Sequence of chain B:
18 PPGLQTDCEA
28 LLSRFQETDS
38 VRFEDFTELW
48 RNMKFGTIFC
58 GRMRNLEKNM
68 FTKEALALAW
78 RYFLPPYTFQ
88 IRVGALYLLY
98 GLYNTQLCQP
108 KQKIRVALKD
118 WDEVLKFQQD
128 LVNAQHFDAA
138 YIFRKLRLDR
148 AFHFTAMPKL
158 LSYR

This data describes a binding interaction between two proteins.

Sequence of chain A:
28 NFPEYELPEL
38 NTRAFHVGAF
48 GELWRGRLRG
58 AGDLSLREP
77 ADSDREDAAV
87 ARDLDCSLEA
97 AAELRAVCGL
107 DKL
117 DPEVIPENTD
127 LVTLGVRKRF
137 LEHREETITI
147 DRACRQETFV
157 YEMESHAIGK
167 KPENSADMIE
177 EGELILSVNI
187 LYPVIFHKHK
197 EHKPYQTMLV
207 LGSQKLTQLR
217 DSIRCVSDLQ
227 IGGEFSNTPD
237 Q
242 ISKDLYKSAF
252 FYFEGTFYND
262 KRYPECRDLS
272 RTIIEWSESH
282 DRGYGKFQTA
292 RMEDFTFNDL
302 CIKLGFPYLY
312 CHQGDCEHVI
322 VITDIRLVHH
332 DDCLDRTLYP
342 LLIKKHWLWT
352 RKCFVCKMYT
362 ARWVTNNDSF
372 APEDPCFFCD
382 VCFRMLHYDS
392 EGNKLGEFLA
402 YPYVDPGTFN

Residue-level contacts at the interface:
Residue C104 in chain A interacts with residue I139 in chain B (closest heavy-atom distance 3.6 Å).
Residue W51 in chain A interacts with residue A114 in chain B (closest heavy-atom distance 3.2 Å).
Residue L55 in chain A interacts with residue F151 in chain B (closest heavy-atom distance 3.5 Å).
Residue N124 in chain A is in contact with residue T54 in chain B (closest heavy-atom distance 2.7 Å).
Residue H330 in chain A interacts with residue R147 in chain B (closest heavy-atom distance 3.4 Å).
Residue L100 in chain A contacts residue D135 in chain B (closest heavy-atom distance 3.6 Å).
Residue N38 in chain A interacts with residue Y160 in chain B (closest heavy-atom distance 2.8 Å).
Residue T324 in chain A interacts with residue L158 in chain B (closest heavy-atom distance 2.8 Å).
Residue L109 in chain A contacts residue F40 in chain B (closest heavy-atom distance 3.5 Å).
Residue T39 in chain A is in contact with residue L158 in chain B (closest heavy-atom distance 3.3 Å).
Residue R133 in chain A interacts with residue G58 in chain B (closest heavy-atom distance 3.3 Å).
Residue W51 in chain A interacts with residue F151 in chain B (closest heavy-atom distance 3.5 Å).
Residue P30 in chain A is in contact with residue K116 in chain B (closest heavy-atom distance 2.8 Å).
Residue E153 in chain A interacts with residue E64 in chain B (closest heavy-atom distance 3.0 Å).
Residue C104 in chain A contacts residue F40 in chain B (closest heavy-atom distance 3.6 Å).
Residue L106 in chain A contacts residue N101 in chain B (closest heavy-atom distance 3.4 Å).
Residue V120 in chain A contacts residue C57 in chain B (closest heavy-atom distance 3.1 Å).
Residue I121 in chain A is in contact with residue G58 in chain B (closest heavy-atom distance 3.6 Å).
Residue T129 in chain A contacts residue L21 in chain B (closest heavy-atom distance 3.6 Å).
Residue L328 in chain A contacts residue F151 in chain B (closest heavy-atom distance 3.3 Å).
Residue P30 in chain A contacts residue L115 in chain B (closest heavy-atom distance 3.6 Å).
Residue L100 in chain A interacts with residue F134 in chain B (closest heavy-atom distance 3.2 Å).
Residue W51 in chain A contacts residue L115 in chain B (closest heavy-atom distance 3.5 Å).
Residue Y32 in chain A is in contact with residue K156 in chain B (closest heavy-atom distance 3.5 Å).
Residue T129 in chain A is in contact with residue D24 in chain B (closest heavy-atom distance 3.1 Å).
Residue L34 in chain A contacts residue Y160 in chain B (closest heavy-atom distance 3.2 Å).
Residue T39 in chain A is in contact with residue M154 in chain B (closest heavy-atom distance 3.6 Å).
Residue D325 in chain A is in contact with residue T152 in chain B (closest heavy-atom distance 3.6 Å).
Residue P30 in chain A is in contact with residue M154 in chain B (closest heavy-atom distance 3.3 Å).
Residue C92 in chain A interacts with residue F134 in chain B (closest heavy-atom distance 3.6 Å).
Residue D60 in chain A contacts residue R144 in chain B (closest heavy-atom distance 3.1 Å).
Residue S62 in chain A interacts with residue R147 in chain B (closest heavy-atom distance 3.5 Å).
Residue R133 in chain A contacts residue I55 in chain B (closest heavy-atom distance 3.0 Å).
Residue L137 in chain A interacts with residue G58 in chain B (closest heavy-atom distance 3.4 Å).
Residue R140 in chain A is in contact with residue R61 in chain B (closest heavy-atom distance 3.6 Å).
Residue R327 in chain A interacts with residue T152 in chain B (closest heavy-atom distance 3.6 Å).
Residue R133 in chain A contacts residue M60 in chain B (closest heavy-atom distance 3.4 Å).
Residue H330 in chain A is in contact with residue F149 in chain B (closest heavy-atom distance 3.3 Å).
Residue Y32 in chain A contacts residue M154 in chain B (closest heavy-atom distance 3.4 Å).
Residue I326 in chain A contacts residue T152 in chain B (closest heavy-atom distance 3.5 Å).
Residue H331 in chain A is in contact with residue R147 in chain B (closest heavy-atom distance 3.4 Å).
Residue L109 in chain A is in contact with residue W47 in chain B (closest heavy-atom distance 3.2 Å).
Residue D325 in chain A contacts residue L157 in chain B (closest heavy-atom distance 3.2 Å).
Residue E119 in chain A is in contact with residue R59 in chain B (closest heavy-atom distance 3.6 Å).
Residue C104 in chain A interacts with residue Y138 in chain B (closest heavy-atom distance 3.6 Å).
Residue L50 in chain A is in contact with residue L115 in chain B (closest heavy-atom distance 3.5 Å).
Residue P118 in chain A interacts with residue C57 in chain B (closest heavy-atom distance 3.1 Å).
Residue R64 in chain A contacts residue R147 in chain B (closest heavy-atom distance 2.7 Å).
Residue L90 in chain A contacts residue V129 in chain B (closest heavy-atom distance 3.6 Å).
Residue R327 in chain A contacts residue F151 in chain B (closest heavy-atom distance 3.4 Å).
Residue H330 in chain A contacts residue K110 in chain B (closest heavy-atom distance 3.2 Å).
Residue F47 in chain A interacts with residue A153 in chain B (closest heavy-atom distance 3.6 Å).
Residue E153 in chain A interacts with residue L63 in chain B (closest heavy-atom distance 3.4 Å).
Residue K108 in chain A contacts residue R48 in chain B (closest heavy-atom distance 3.4 Å).
Residue V86 in chain A contacts residue R141 in chain B (closest heavy-atom distance 3.4 Å).
Residue K108 in chain A is in contact with residue T44 in chain B (closest heavy-atom distance 3.5 Å).
Residue T129 in chain A contacts residue F68 in chain B (closest heavy-atom distance 3.5 Å).
Residue L90 in chain A interacts with residue A137 in chain B (closest heavy-atom distance 3.6 Å).
Residue D332 in chain A interacts with residue K110 in chain B (closest heavy-atom distance 2.5 Å).
Residue I326 in chain A is in contact with residue A153 in chain B (closest heavy-atom distance 3.1 Å).